Contacts between the two chains:
Residue K386 in chain B contacts residue N89 in chain A (closest heavy-atom distance 2.8 Å).
Residue I314 in chain B interacts with residue L231 in chain A (closest heavy-atom distance 4.0 Å).
Residue S299 in chain B contacts residue F108 in chain A (closest heavy-atom distance 3.2 Å).
Residue Q306 in chain B contacts residue G224 in chain A (closest heavy-atom distance 3.1 Å).
Residue R476 in chain B is in contact with residue Y97 in chain A (closest heavy-atom distance 3.8 Å).
Residue K386 in chain B interacts with residue E91 in chain A (closest heavy-atom distance 2.5 Å).
Residue W381 in chain B interacts with residue S95 in chain A (closest heavy-atom distance 3.6 Å).
Residue N382 in chain B contacts residue E91 in chain A (closest heavy-atom distance 3.2 Å).
Residue I477 in chain B is in contact with residue Y97 in chain A (closest heavy-atom distance 3.8 Å).
Residue N382 in chain B interacts with residue T93 in chain A (closest heavy-atom distance 4.0 Å).
Residue Y479 in chain B interacts with residue Y97 in chain A (closest heavy-atom distance 3.0 Å).
Residue A304 in chain B is in contact with residue E222 in chain A (closest heavy-atom distance 3.9 Å).
Residue K380 in chain B is in contact with residue E247 in chain A (closest heavy-atom distance 2.9 Å).
Residue L383 in chain B interacts with residue S95 in chain A (closest heavy-atom distance 3.5 Å).
Residue Y479 in chain B contacts residue S226 in chain A (closest heavy-atom distance 3.8 Å).
Residue K310 in chain B is in contact with residue S226 in chain A (closest heavy-atom distance 3.4 Å).
Residue V483 in chain B contacts residue T229 in chain A (closest heavy-atom distance 3.2 Å).
Residue Q487 in chain B contacts residue M232 in chain A (closest heavy-atom distance 3.2 Å).
Residue L383 in chain B is in contact with residue T93 in chain A (closest heavy-atom distance 3.0 Å).
Residue Y479 in chain B is in contact with residue F246 in chain A (closest heavy-atom distance 3.6 Å).
Residue R307 in chain B contacts residue Y241 in chain A (closest heavy-atom distance 3.3 Å).
Residue I491 in chain B is in contact with residue M232 in chain A (closest heavy-atom distance 4.0 Å).
Residue V483 in chain B contacts residue T228 in chain A (closest heavy-atom distance 3.6 Å).
Residue Y298 in chain B is in contact with residue F108 in chain A (closest heavy-atom distance 3.9 Å).
Residue A484 in chain B contacts residue T229 in chain A (closest heavy-atom distance 3.2 Å).
Residue V483 in chain B is in contact with residue D227 in chain A (closest heavy-atom distance 2.9 Å).
Residue W381 in chain B is in contact with residue T93 in chain A (closest heavy-atom distance 2.8 Å).
Residue Q376 in chain B is in contact with residue D227 in chain A (closest heavy-atom distance 2.6 Å).
Residue T389 in chain B interacts with residue N89 in chain A (closest heavy-atom distance 3.4 Å).
Residue Q306 in chain B contacts residue E222 in chain A (closest heavy-atom distance 3.9 Å).
Residue W381 in chain B is in contact with residue P92 in chain A (closest heavy-atom distance 3.9 Å).
Residue K310 in chain B interacts with residue E242 in chain A (closest heavy-atom distance 3.9 Å).
Residue K386 in chain B contacts residue R88 in chain A (closest heavy-atom distance 3.5 Å).
Residue Q306 in chain B interacts with residue S226 in chain A (closest heavy-atom distance 3.2 Å).
Residue K386 in chain B is in contact with residue T93 in chain A (closest heavy-atom distance 3.2 Å).
Residue Y479 in chain B is in contact with residue E225 in chain A (closest heavy-atom distance 3.2 Å).
Residue I314 in chain B interacts with residue V230 in chain A (closest heavy-atom distance 3.6 Å).
Residue T302 in chain B is in contact with residue E114 in chain A (closest heavy-atom distance 3.2 Å).
Residue N382 in chain B is in contact with residue N89 in chain A (closest heavy-atom distance 3.7 Å).
Residue Q376 in chain B contacts residue F246 in chain A (closest heavy-atom distance 3.8 Å).
Residue K380 in chain B contacts residue N96 in chain A (closest heavy-atom distance 3.6 Å).
Residue L377 in chain B is in contact with residue F246 in chain A (closest heavy-atom distance 3.7 Å).
Residue Q487 in chain B is in contact with residue V230 in chain A (closest heavy-atom distance 3.4 Å).
Residue K310 in chain B interacts with residue T228 in chain A (closest heavy-atom distance 3.8 Å).
Residue Y313 in chain B contacts residue T229 in chain A (closest heavy-atom distance 3.9 Å).
Residue K380 in chain B interacts with residue F246 in chain A (closest heavy-atom distance 3.5 Å).
Residue Q487 in chain B is in contact with residue T229 in chain A (closest heavy-atom distance 3.3 Å).
Residue R307 in chain B interacts with residue E222 in chain A (closest heavy-atom distance 3.1 Å).
Residue S299 in chain B contacts residue E110 in chain A (closest heavy-atom distance 3.6 Å).
Residue R478 in chain B is in contact with residue Y97 in chain A (closest heavy-atom distance 2.7 Å).
Residue K380 in chain B interacts with residue Y97 in chain A (closest heavy-atom distance 2.7 Å).
Residue R478 in chain B interacts with residue E106 in chain A (closest heavy-atom distance 3.7 Å).
Residue K310 in chain B is in contact with residue T229 in chain A (closest heavy-atom distance 2.9 Å).
Residue K380 in chain B contacts residue S95 in chain A (closest heavy-atom distance 3.8 Å).
Residue R307 in chain B contacts residue E242 in chain A (closest heavy-atom distance 2.7 Å).
Residue R478 in chain B contacts residue E225 in chain A (closest heavy-atom distance 3.5 Å).
Residue T302 in chain B interacts with residue E110 in chain A (closest heavy-atom distance 3.5 Å).
Residue F301 in chain B is in contact with residue V111 in chain A (closest heavy-atom distance 3.5 Å).
Residue A303 in chain B contacts residue E114 in chain A (closest heavy-atom distance 3.1 Å).
Residue A303 in chain B is in contact with residue E222 in chain A (closest heavy-atom distance 2.7 Å).

This data describes a binding interaction between two proteins.

Sequence of chain B:
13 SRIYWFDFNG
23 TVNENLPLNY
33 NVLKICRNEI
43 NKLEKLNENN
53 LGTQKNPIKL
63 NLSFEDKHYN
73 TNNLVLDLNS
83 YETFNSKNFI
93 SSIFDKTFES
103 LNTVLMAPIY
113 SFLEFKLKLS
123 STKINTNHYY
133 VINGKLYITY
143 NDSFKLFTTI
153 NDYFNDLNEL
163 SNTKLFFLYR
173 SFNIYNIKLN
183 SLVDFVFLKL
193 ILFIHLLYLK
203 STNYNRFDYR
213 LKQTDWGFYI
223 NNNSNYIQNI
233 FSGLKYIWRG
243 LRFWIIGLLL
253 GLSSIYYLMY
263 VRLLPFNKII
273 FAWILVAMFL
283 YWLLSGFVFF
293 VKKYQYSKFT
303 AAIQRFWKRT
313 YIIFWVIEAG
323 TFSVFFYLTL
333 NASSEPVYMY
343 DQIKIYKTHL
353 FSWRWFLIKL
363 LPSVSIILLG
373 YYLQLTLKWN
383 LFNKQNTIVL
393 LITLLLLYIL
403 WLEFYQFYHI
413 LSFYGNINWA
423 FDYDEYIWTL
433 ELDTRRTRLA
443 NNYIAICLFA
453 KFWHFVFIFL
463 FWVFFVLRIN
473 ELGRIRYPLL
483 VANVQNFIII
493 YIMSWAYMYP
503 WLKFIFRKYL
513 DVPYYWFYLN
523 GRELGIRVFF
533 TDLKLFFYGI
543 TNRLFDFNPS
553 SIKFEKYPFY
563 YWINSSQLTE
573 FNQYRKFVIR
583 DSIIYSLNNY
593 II

Sequence of chain A:
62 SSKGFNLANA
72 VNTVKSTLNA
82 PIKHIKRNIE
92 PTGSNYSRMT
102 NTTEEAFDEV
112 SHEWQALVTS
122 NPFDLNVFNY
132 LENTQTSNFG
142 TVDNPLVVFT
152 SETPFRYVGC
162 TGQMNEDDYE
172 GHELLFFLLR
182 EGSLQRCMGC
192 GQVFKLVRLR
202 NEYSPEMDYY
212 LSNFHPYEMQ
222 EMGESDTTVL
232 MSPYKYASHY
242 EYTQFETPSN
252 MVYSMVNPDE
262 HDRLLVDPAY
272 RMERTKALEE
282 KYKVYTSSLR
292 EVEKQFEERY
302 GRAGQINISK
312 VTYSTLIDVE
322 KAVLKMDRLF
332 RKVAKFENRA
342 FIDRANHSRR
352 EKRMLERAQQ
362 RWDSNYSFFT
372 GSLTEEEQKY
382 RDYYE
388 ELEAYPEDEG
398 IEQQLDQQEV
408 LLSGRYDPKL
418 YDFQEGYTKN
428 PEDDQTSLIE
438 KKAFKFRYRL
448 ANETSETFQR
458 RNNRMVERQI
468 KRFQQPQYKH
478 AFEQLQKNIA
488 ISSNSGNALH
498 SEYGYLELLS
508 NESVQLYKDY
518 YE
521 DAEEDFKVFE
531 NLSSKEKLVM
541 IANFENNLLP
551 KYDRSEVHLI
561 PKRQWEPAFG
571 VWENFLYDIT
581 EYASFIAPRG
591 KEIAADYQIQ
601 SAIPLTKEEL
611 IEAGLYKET